Contacts between the two chains:
Residue N66 in the first protein contacts residue S18 in the second protein (closest heavy-atom distance 3.2 Å).
Residue E141 in the first protein interacts with residue G58 in the second protein (closest heavy-atom distance 3.2 Å).
Residue G68 in the first protein is in contact with residue P16 in the second protein (closest heavy-atom distance 3.2 Å).
Residue A138 in the first protein interacts with residue G36 in the second protein (closest heavy-atom distance 3.8 Å).
Residue F145 in the first protein interacts with residue R57 in the second protein (closest heavy-atom distance 3.3 Å).
Residue E141 in the first protein contacts residue H60 in the second protein (closest heavy-atom distance 2.6 Å).
Residue L144 in the first protein interacts with residue C41 in the second protein (closest heavy-atom distance 3.1 Å).
Residue H163 in the first protein interacts with residue S37 in the second protein (closest heavy-atom distance 3.3 Å).
Residue Q21 in the first protein contacts residue R55 in the second protein (closest heavy-atom distance 3.9 Å).
Residue H163 in the first protein interacts with residue G36 in the second protein (closest heavy-atom distance 3.7 Å).
Residue G67 in the first protein interacts with residue G17 in the second protein (closest heavy-atom distance 3.5 Å).
Residue G67 in the first protein contacts residue S18 in the second protein (closest heavy-atom distance 3.8 Å).
Residue M161 in the first protein contacts residue P16 in the second protein (closest heavy-atom distance 3.8 Å).
Residue Q19 in the first protein interacts with residue S37 in the second protein (closest heavy-atom distance 2.9 Å).
Residue G23 in the first protein interacts with residue I38 in the second protein (closest heavy-atom distance 4.2 Å).
Residue L144 in the first protein interacts with residue Y40 in the second protein (closest heavy-atom distance 4.1 Å).
Residue M161 in the first protein interacts with residue A13 in the second protein (closest heavy-atom distance 2.9 Å).
Residue G23 in the first protein is in contact with residue Y35 in the second protein (closest heavy-atom distance 4.1 Å).
Residue L144 in the first protein interacts with residue S56 in the second protein (closest heavy-atom distance 4.1 Å).
Residue E159 in the first protein contacts residue A13 in the second protein (closest heavy-atom distance 3.3 Å).
Residue M161 in the first protein contacts residue V14 in the second protein (closest heavy-atom distance 3.6 Å).
Residue C65 in the first protein contacts residue Y35 in the second protein (closest heavy-atom distance 3.9 Å).
Residue D162 in the first protein contacts residue H15 in the second protein (closest heavy-atom distance 3.4 Å).
Residue L144 in the first protein interacts with residue G39 in the second protein (closest heavy-atom distance 3.7 Å).
Residue G67 in the first protein interacts with residue P16 in the second protein (closest heavy-atom distance 3.4 Å).
Residue D162 in the first protein is in contact with residue G36 in the second protein (closest heavy-atom distance 3.5 Å).
Residue Q19 in the first protein interacts with residue I38 in the second protein (closest heavy-atom distance 3.8 Å).
Residue W26 in the first protein contacts residue P16 in the second protein (closest heavy-atom distance 3.8 Å).
Residue D162 in the first protein interacts with residue G17 in the second protein (closest heavy-atom distance 3.2 Å).
Residue N66 in the first protein is in contact with residue G17 in the second protein (closest heavy-atom distance 3.4 Å).
Residue F145 in the first protein interacts with residue G58 in the second protein (closest heavy-atom distance 3.5 Å).
Residue H163 in the first protein interacts with residue P16 in the second protein (closest heavy-atom distance 3.9 Å).
Residue D162 in the first protein contacts residue P16 in the second protein (closest heavy-atom distance 3.6 Å).
Residue E141 in the first protein is in contact with residue L32 in the second protein (closest heavy-atom distance 3.8 Å).
Residue G139 in the first protein interacts with residue K22 in the second protein (closest heavy-atom distance 3.5 Å).
Residue G139 in the first protein interacts with residue G36 in the second protein (closest heavy-atom distance 3.9 Å).
Residue L69 in the first protein is in contact with residue V14 in the second protein (closest heavy-atom distance 3.9 Å).
Residue L144 in the first protein interacts with residue R57 in the second protein (closest heavy-atom distance 4.0 Å).
Residue C65 in the first protein is in contact with residue G17 in the second protein (closest heavy-atom distance 3.9 Å).
Residue F145 in the first protein is in contact with residue H59 in the second protein (closest heavy-atom distance 3.6 Å).
Residue G139 in the first protein contacts residue C34 in the second protein (closest heavy-atom distance 3.7 Å).
Residue C25 in the first protein interacts with residue G17 in the second protein (closest heavy-atom distance 3.6 Å).
Residue G23 in the first protein is in contact with residue G17 in the second protein (closest heavy-atom distance 3.5 Å).
Residue E141 in the first protein is in contact with residue H59 in the second protein (closest heavy-atom distance 3.5 Å).
Residue C25 in the first protein is in contact with residue S37 in the second protein (closest heavy-atom distance 3.1 Å).
Residue D160 in the first protein contacts residue R20 in the second protein (closest heavy-atom distance 3.1 Å).
Residue Q21 in the first protein interacts with residue I38 in the second protein (closest heavy-atom distance 3.8 Å).
Residue M70 in the first protein contacts residue P16 in the second protein (closest heavy-atom distance 4.3 Å).
Residue C25 in the first protein contacts residue P16 in the second protein (closest heavy-atom distance 4.0 Å).
Residue G164 in the first protein is in contact with residue P16 in the second protein (closest heavy-atom distance 3.6 Å).
Residue E141 in the first protein is in contact with residue C41 in the second protein (closest heavy-atom distance 4.0 Å).
Residue C22 in the first protein is in contact with residue I38 in the second protein (closest heavy-atom distance 3.7 Å).
Residue Q21 in the first protein is in contact with residue Y40 in the second protein (closest heavy-atom distance 3.7 Å).
Residue D162 in the first protein contacts residue S37 in the second protein (closest heavy-atom distance 3.5 Å).
Residue M161 in the first protein is in contact with residue H15 in the second protein (closest heavy-atom distance 2.8 Å).
Residue G20 in the first protein interacts with residue I38 in the second protein (closest heavy-atom distance 3.7 Å).
Residue S24 in the first protein contacts residue S37 in the second protein (closest heavy-atom distance 4.3 Å).
Residue G23 in the first protein is in contact with residue S37 in the second protein (closest heavy-atom distance 3.4 Å).
Residue D160 in the first protein interacts with residue A13 in the second protein (closest heavy-atom distance 3.2 Å).
Residue L69 in the first protein is in contact with residue P16 in the second protein (closest heavy-atom distance 4.0 Å).

This data describes a binding interaction between two proteins.

Sequence of the first protein:
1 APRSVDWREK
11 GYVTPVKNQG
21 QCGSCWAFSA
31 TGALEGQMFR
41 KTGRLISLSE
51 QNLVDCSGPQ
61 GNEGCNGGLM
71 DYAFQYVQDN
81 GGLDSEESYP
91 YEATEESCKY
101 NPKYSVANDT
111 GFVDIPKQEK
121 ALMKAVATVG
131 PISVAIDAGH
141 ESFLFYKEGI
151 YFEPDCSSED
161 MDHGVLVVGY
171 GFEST

Sequence of the second protein:
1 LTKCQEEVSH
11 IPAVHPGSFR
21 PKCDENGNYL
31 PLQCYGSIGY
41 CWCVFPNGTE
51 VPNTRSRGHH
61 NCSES